Sequence of the first protein:
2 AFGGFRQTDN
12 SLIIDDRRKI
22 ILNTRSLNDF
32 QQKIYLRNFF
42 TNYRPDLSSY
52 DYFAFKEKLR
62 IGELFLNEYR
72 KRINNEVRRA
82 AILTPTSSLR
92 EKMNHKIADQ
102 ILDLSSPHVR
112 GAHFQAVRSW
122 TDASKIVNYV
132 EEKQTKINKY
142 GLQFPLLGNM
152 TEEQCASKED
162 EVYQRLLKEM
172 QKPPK

Sequence of the second protein:
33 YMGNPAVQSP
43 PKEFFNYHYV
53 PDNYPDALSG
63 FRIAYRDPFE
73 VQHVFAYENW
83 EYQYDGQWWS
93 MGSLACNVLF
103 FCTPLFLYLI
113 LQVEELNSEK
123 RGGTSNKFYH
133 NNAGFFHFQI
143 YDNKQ

Residue-level contacts at the interface:
Residue T42 in the first protein contacts residue H132 in the second protein (closest heavy-atom distance 4.1 Å).
Residue V118 in the first protein interacts with residue T126 in the second protein (closest heavy-atom distance 4.5 Å).
Residue K57 in the first protein contacts residue N133 in the second protein (closest heavy-atom distance 5.0 Å).
Residue V118 in the first protein is in contact with residue G125 in the second protein (closest heavy-atom distance 4.1 Å).
Residue Q116 in the first protein is in contact with residue T126 in the second protein (closest heavy-atom distance 3.9 Å).
Residue N43 in the first protein contacts residue A135 in the second protein (closest heavy-atom distance 5.0 Å).
Residue V118 in the first protein is in contact with residue G124 in the second protein (closest heavy-atom distance 4.3 Å).
Residue Q116 in the first protein contacts residue Y131 in the second protein (closest heavy-atom distance 4.9 Å).

This data describes a binding interaction between two proteins.